This data describes a binding interaction between two proteins.

Interface contacts:
Residue R232 in the first protein contacts residue H183 in the second protein (closest heavy-atom distance 3.6 Å).
Residue N105 in the first protein interacts with residue E175 in the second protein (closest heavy-atom distance 3.5 Å).
Residue T32 in the first protein contacts residue L120 in the second protein (closest heavy-atom distance 3.6 Å).
Residue L96 in the first protein contacts residue S182 in the second protein (closest heavy-atom distance 3.8 Å).
Residue Q102 in the first protein is in contact with residue N117 in the second protein (closest heavy-atom distance 3.3 Å).
Residue S236 in the first protein interacts with residue S204 in the second protein (closest heavy-atom distance 3.6 Å).
Residue R8 in the first protein interacts with residue M61 in the second protein (closest heavy-atom distance 3.7 Å).
Residue Q106 in the first protein interacts with residue L116 in the second protein (closest heavy-atom distance 3.4 Å).
Residue R93 in the first protein contacts residue V186 in the second protein (closest heavy-atom distance 2.9 Å).
Residue F4 in the first protein is in contact with residue L122 in the second protein (closest heavy-atom distance 3.8 Å).
Residue L96 in the first protein is in contact with residue H183 in the second protein (closest heavy-atom distance 3.6 Å).
Residue N105 in the first protein contacts residue R115 in the second protein (closest heavy-atom distance 2.9 Å).
Residue Q102 in the first protein contacts residue S168 in the second protein (closest heavy-atom distance 3.4 Å).
Residue Y237 in the first protein interacts with residue C104 in the second protein (closest heavy-atom distance 3.3 Å).
Residue D50 in the first protein contacts residue M125 in the second protein (closest heavy-atom distance 3.4 Å).
Residue Q102 in the first protein contacts residue T108 in the second protein (closest heavy-atom distance 2.9 Å).
Residue F4 in the first protein interacts with residue E59 in the second protein (closest heavy-atom distance 3.5 Å).
Residue Y237 in the first protein interacts with residue S204 in the second protein (closest heavy-atom distance 3.2 Å).
Residue L35 in the first protein contacts residue T121 in the second protein (closest heavy-atom distance 3.7 Å).
Residue L40 in the first protein interacts with residue H101 in the second protein (closest heavy-atom distance 3.7 Å).
Residue R93 in the first protein contacts residue T185 in the second protein (closest heavy-atom distance 2.7 Å).
Residue S100 in the first protein contacts residue G205 in the second protein (closest heavy-atom distance 3.5 Å).
Residue D36 in the first protein contacts residue H101 in the second protein (closest heavy-atom distance 2.7 Å).
Residue Y237 in the first protein contacts residue G205 in the second protein (closest heavy-atom distance 3.7 Å).
Residue Q102 in the first protein contacts residue N206 in the second protein (closest heavy-atom distance 3.1 Å).
Residue A3 in the first protein interacts with residue R79 in the second protein (closest heavy-atom distance 3.6 Å).
Residue K39 in the first protein contacts residue H101 in the second protein (closest heavy-atom distance 3.8 Å).
Residue Q102 in the first protein interacts with residue R115 in the second protein (closest heavy-atom distance 3.6 Å).
Residue K39 in the first protein contacts residue C119 in the second protein (closest heavy-atom distance 2.8 Å).
Residue R85 in the first protein interacts with residue G179 in the second protein (closest heavy-atom distance 3.0 Å).
Residue K2 in the first protein is in contact with residue T55 in the second protein (closest heavy-atom distance 3.7 Å).
Residue Y6 in the first protein interacts with residue V124 in the second protein (closest heavy-atom distance 3.5 Å).
Residue L35 in the first protein contacts residue L122 in the second protein (closest heavy-atom distance 3.7 Å).
Residue F4 in the first protein contacts residue R79 in the second protein (closest heavy-atom distance 3.7 Å).
Residue A89 in the first protein is in contact with residue L188 in the second protein (closest heavy-atom distance 3.7 Å).
Residue M1 in the first protein interacts with residue R79 in the second protein (closest heavy-atom distance 2.9 Å).
Residue Y6 in the first protein contacts residue M125 in the second protein (closest heavy-atom distance 3.6 Å).
Residue T5 in the first protein contacts residue E59 in the second protein (closest heavy-atom distance 3.6 Å).
Residue A29 in the first protein interacts with residue M125 in the second protein (closest heavy-atom distance 3.3 Å).
Residue S236 in the first protein contacts residue E201 in the second protein (closest heavy-atom distance 2.8 Å).
Residue R93 in the first protein is in contact with residue L188 in the second protein (closest heavy-atom distance 3.7 Å).
Residue R85 in the first protein is in contact with residue L188 in the second protein (closest heavy-atom distance 2.9 Å).
Residue N105 in the first protein is in contact with residue R114 in the second protein (closest heavy-atom distance 2.7 Å).
Residue L35 in the first protein contacts residue L120 in the second protein (closest heavy-atom distance 3.7 Å).
Residue G101 in the first protein contacts residue R115 in the second protein (closest heavy-atom distance 3.6 Å).
Residue G30 in the first protein interacts with residue L120 in the second protein (closest heavy-atom distance 3.6 Å).
Residue Y237 in the first protein interacts with residue Q103 in the second protein (closest heavy-atom distance 2.9 Å).
Residue A97 in the first protein is in contact with residue H183 in the second protein (closest heavy-atom distance 3.6 Å).
Residue Q102 in the first protein is in contact with residue G205 in the second protein (closest heavy-atom distance 3.3 Å).
Residue A3 in the first protein contacts residue A57 in the second protein (closest heavy-atom distance 3.3 Å).
Residue Q106 in the first protein interacts with residue R114 in the second protein (closest heavy-atom distance 2.8 Å).
Residue L103 in the first protein contacts residue G102 in the second protein (closest heavy-atom distance 3.7 Å).
Residue K39 in the first protein is in contact with residue D100 in the second protein (closest heavy-atom distance 2.6 Å).
Residue Y237 in the first protein is in contact with residue G102 in the second protein (closest heavy-atom distance 2.5 Å).
Residue R8 in the first protein interacts with residue V124 in the second protein (closest heavy-atom distance 2.8 Å).
Residue F4 in the first protein interacts with residue T78 in the second protein (closest heavy-atom distance 2.6 Å).
Residue R85 in the first protein contacts residue S190 in the second protein (closest heavy-atom distance 3.3 Å).
Residue L96 in the first protein interacts with residue P181 in the second protein (closest heavy-atom distance 3.4 Å).
Residue A3 in the first protein is in contact with residue P56 in the second protein (closest heavy-atom distance 3.6 Å).
Residue R8 in the first protein contacts residue Q127 in the second protein (closest heavy-atom distance 3.7 Å).

Sequence of the first protein:
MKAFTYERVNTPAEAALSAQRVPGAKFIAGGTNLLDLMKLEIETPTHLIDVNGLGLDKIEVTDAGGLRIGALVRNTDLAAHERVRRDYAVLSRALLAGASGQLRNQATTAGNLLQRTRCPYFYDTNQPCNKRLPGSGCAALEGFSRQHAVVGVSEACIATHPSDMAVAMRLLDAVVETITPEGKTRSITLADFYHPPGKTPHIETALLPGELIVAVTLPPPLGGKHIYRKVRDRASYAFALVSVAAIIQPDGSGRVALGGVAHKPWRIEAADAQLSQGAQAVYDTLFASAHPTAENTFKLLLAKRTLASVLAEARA

Sequence of the second protein:
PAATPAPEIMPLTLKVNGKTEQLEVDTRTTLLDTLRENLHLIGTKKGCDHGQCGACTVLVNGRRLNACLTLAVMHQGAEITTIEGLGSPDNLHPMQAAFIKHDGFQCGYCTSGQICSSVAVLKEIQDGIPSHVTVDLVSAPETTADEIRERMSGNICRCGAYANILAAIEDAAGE